Contacts between the two chains:
Residue G124 in the second protein contacts residue S29 in the first protein (closest heavy-atom distance 4.0 Å).
Residue G127 in the second protein contacts residue G33 in the first protein (closest heavy-atom distance 4.2 Å).
Residue S125 in the second protein interacts with residue D34 in the first protein (closest heavy-atom distance 4.0 Å).
Residue S125 in the second protein contacts residue F32 in the first protein (closest heavy-atom distance 4.4 Å).
Residue L126 in the second protein interacts with residue S29 in the first protein (closest heavy-atom distance 3.9 Å).
Residue G124 in the second protein interacts with residue D34 in the first protein (closest heavy-atom distance 3.7 Å).
Residue G127 in the second protein is in contact with residue S29 in the first protein (closest heavy-atom distance 3.1 Å).
Residue S125 in the second protein is in contact with residue V30 in the first protein (closest heavy-atom distance 4.3 Å).
Residue S125 in the second protein interacts with residue S29 in the first protein (closest heavy-atom distance 5.0 Å).
Residue L126 in the second protein is in contact with residue V30 in the first protein (closest heavy-atom distance 3.5 Å).
Residue S125 in the second protein contacts residue G33 in the first protein (closest heavy-atom distance 3.2 Å).
Residue G124 in the second protein is in contact with residue G33 in the first protein (closest heavy-atom distance 3.1 Å).
Residue G127 in the second protein contacts residue V30 in the first protein (closest heavy-atom distance 3.8 Å).
Residue L126 in the second protein contacts residue G33 in the first protein (closest heavy-atom distance 4.3 Å).

These two protein chains interact to form a complex.

Sequence of the first protein:
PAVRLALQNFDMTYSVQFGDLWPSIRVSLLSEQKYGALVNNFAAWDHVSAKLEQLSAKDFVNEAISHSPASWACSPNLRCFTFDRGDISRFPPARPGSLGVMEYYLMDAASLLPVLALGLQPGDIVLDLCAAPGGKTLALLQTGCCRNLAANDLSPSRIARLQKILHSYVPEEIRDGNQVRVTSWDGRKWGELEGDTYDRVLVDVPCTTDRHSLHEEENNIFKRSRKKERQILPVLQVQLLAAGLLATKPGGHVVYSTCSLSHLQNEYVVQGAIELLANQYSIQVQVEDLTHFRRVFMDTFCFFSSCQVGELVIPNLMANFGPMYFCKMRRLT

Sequence of the second protein:
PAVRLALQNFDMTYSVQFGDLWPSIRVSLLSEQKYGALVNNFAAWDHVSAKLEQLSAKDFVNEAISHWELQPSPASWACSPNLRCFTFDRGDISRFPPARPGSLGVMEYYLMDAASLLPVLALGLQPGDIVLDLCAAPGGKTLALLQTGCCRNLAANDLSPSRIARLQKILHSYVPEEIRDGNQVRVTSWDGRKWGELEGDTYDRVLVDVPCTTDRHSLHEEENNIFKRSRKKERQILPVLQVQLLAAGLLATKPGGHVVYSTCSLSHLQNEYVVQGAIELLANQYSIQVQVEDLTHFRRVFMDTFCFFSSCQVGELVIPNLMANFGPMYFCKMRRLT